The following describes two proteins that form a bound complex.

Sequence of chain B:
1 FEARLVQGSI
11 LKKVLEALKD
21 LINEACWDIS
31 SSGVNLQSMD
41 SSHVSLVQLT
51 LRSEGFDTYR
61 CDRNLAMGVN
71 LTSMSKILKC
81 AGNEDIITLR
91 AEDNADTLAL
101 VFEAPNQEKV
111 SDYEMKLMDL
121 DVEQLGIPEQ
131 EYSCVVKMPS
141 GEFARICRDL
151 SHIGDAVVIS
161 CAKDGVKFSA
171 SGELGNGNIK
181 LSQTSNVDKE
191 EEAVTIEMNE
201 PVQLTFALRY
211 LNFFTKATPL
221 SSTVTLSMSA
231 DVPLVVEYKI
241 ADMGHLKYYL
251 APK

Interface contacts:
Residue P233 in chain B is in contact with residue F9 in chain A (closest heavy-atom distance 3.5 Å).
Residue V44 in chain B is in contact with residue Q3 in chain A (closest heavy-atom distance 3.4 Å).
Residue L46 in chain B is in contact with residue L6 in chain A (closest heavy-atom distance 3.5 Å).
Residue K253 in chain B interacts with residue Q3 in chain A (closest heavy-atom distance 3.1 Å).
Residue A251 in chain B contacts residue F9 in chain A (closest heavy-atom distance 4.3 Å).
Residue K253 in chain B interacts with residue A1 in chain A (closest heavy-atom distance 4.7 Å).
Residue I127 in chain B interacts with residue L10 in chain A (closest heavy-atom distance 3.6 Å).
Residue K253 in chain B is in contact with residue F2 in chain A (closest heavy-atom distance 3.5 Å).
Residue V232 in chain B is in contact with residue F9 in chain A (closest heavy-atom distance 4.0 Å).
Residue P128 in chain B is in contact with residue L10 in chain A (closest heavy-atom distance 4.8 Å).
Residue I127 in chain B contacts residue W11 in chain A (closest heavy-atom distance 4.7 Å).
Residue D231 in chain B contacts residue F9 in chain A (closest heavy-atom distance 3.2 Å).
Residue A251 in chain B interacts with residue Q3 in chain A (closest heavy-atom distance 2.8 Å).
Residue G126 in chain B contacts residue L10 in chain A (closest heavy-atom distance 3.4 Å).
Residue P128 in chain B interacts with residue W11 in chain A (closest heavy-atom distance 3.7 Å).
Residue V44 in chain B interacts with residue L6 in chain A (closest heavy-atom distance 3.6 Å).
Residue P252 in chain B interacts with residue F9 in chain A (closest heavy-atom distance 4.2 Å).
Residue G126 in chain B interacts with residue F9 in chain A (closest heavy-atom distance 4.5 Å).
Residue H43 in chain B is in contact with residue D7 in chain A (closest heavy-atom distance 2.7 Å).
Residue L125 in chain B is in contact with residue S12 in chain A (closest heavy-atom distance 4.6 Å).
Residue L125 in chain B is in contact with residue L10 in chain A (closest heavy-atom distance 3.6 Å).
Residue A207 in chain B interacts with residue Q3 in chain A (closest heavy-atom distance 3.9 Å).
Residue I127 in chain B contacts residue F9 in chain A (closest heavy-atom distance 3.7 Å).
Residue A251 in chain B contacts residue L6 in chain A (closest heavy-atom distance 3.8 Å).
Residue Y249 in chain B contacts residue L6 in chain A (closest heavy-atom distance 3.7 Å).
Residue S42 in chain B is in contact with residue K5 in chain A (closest heavy-atom distance 2.6 Å).
Residue G126 in chain B interacts with residue W11 in chain A (closest heavy-atom distance 2.5 Å).
Residue L250 in chain B interacts with residue Q3 in chain A (closest heavy-atom distance 4.9 Å).
Residue V44 in chain B contacts residue A4 in chain A (closest heavy-atom distance 4.3 Å).
Residue K253 in chain B is in contact with residue A4 in chain A (closest heavy-atom distance 4.8 Å).
Residue M39 in chain B is in contact with residue L10 in chain A (closest heavy-atom distance 3.6 Å).
Residue P252 in chain B is in contact with residue Q3 in chain A (closest heavy-atom distance 3.3 Å).
Residue L46 in chain B contacts residue L10 in chain A (closest heavy-atom distance 3.8 Å).
Residue P233 in chain B interacts with residue L6 in chain A (closest heavy-atom distance 3.6 Å).
Residue I127 in chain B is in contact with residue L6 in chain A (closest heavy-atom distance 4.7 Å).
Residue V44 in chain B is in contact with residue K5 in chain A (closest heavy-atom distance 4.2 Å).
Residue M39 in chain B contacts residue D7 in chain A (closest heavy-atom distance 3.8 Å).
Residue H43 in chain B contacts residue L6 in chain A (closest heavy-atom distance 2.8 Å).
Residue H43 in chain B interacts with residue K5 in chain A (closest heavy-atom distance 3.8 Å).
Residue L250 in chain B contacts residue L6 in chain A (closest heavy-atom distance 4.5 Å).
Residue P128 in chain B contacts residue F9 in chain A (closest heavy-atom distance 3.2 Å).
Residue M39 in chain B interacts with residue L6 in chain A (closest heavy-atom distance 4.0 Å).
Residue L125 in chain B is in contact with residue W11 in chain A (closest heavy-atom distance 3.0 Å).
Residue P252 in chain B contacts residue F2 in chain A (closest heavy-atom distance 4.5 Å).
Residue S45 in chain B is in contact with residue L6 in chain A (closest heavy-atom distance 3.4 Å).
Residue A251 in chain B is in contact with residue A4 in chain A (closest heavy-atom distance 3.2 Å).
Residue P252 in chain B interacts with residue A4 in chain A (closest heavy-atom distance 3.4 Å).
Residue A251 in chain B is in contact with residue K5 in chain A (closest heavy-atom distance 3.9 Å).

Sequence of chain A:
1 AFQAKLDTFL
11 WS